This data describes a binding interaction between two proteins.

Sequence of protein 1:
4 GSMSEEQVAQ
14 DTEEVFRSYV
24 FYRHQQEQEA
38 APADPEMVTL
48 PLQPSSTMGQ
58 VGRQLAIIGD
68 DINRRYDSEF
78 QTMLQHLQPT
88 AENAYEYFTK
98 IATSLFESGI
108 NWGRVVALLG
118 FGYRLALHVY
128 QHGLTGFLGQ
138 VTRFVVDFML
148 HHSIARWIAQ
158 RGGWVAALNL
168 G

Sequence of protein 2:
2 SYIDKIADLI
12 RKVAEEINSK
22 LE

Contacts between the two chains:
Residue I69 in protein 1 is in contact with residue E17 in protein 2 (closest heavy-atom distance 3.8 Å).
Residue E104 in protein 1 contacts residue R12 in protein 2 (closest heavy-atom distance 4.3 Å).
Residue Y73 in protein 1 interacts with residue L10 in protein 2 (closest heavy-atom distance 3.9 Å).
Residue K97 in protein 1 is in contact with residue I4 in protein 2 (closest heavy-atom distance 3.8 Å).
Residue N70 in protein 1 contacts residue V14 in protein 2 (closest heavy-atom distance 4.2 Å).
Residue S101 in protein 1 is in contact with residue D5 in protein 2 (closest heavy-atom distance 3.8 Å).
Residue I65 in protein 1 contacts residue L22 in protein 2 (closest heavy-atom distance 4.0 Å).
Residue M80 in protein 1 is in contact with residue I7 in protein 2 (closest heavy-atom distance 4.0 Å).
Residue R111 in protein 1 interacts with residue A15 in protein 2 (closest heavy-atom distance 3.7 Å).
Residue G168 in protein 1 is in contact with residue L22 in protein 2 (closest heavy-atom distance 3.8 Å).
Residue M80 in protein 1 contacts residue L10 in protein 2 (closest heavy-atom distance 3.1 Å).
Residue L167 in protein 1 is in contact with residue L22 in protein 2 (closest heavy-atom distance 3.7 Å).
Residue A114 in protein 1 is in contact with residue I18 in protein 2 (closest heavy-atom distance 4.1 Å).
Residue I98 in protein 1 contacts residue I4 in protein 2 (closest heavy-atom distance 3.5 Å).
Residue Y73 in protein 1 is in contact with residue K13 in protein 2 (closest heavy-atom distance 3.6 Å).
Residue A114 in protein 1 contacts residue I11 in protein 2 (closest heavy-atom distance 3.8 Å).
Residue L102 in protein 1 is in contact with residue A8 in protein 2 (closest heavy-atom distance 4.3 Å).
Residue Y73 in protein 1 contacts residue E17 in protein 2 (closest heavy-atom distance 2.5 Å).
Residue V113 in protein 1 contacts residue I18 in protein 2 (closest heavy-atom distance 4.1 Å).
Residue I98 in protein 1 interacts with residue A8 in protein 2 (closest heavy-atom distance 3.9 Å).
Residue L62 in protein 1 contacts residue L22 in protein 2 (closest heavy-atom distance 4.3 Å).
Residue I69 in protein 1 contacts residue I18 in protein 2 (closest heavy-atom distance 3.8 Å).
Residue L84 in protein 1 interacts with residue I7 in protein 2 (closest heavy-atom distance 3.8 Å).
Residue Y73 in protein 1 contacts residue V14 in protein 2 (closest heavy-atom distance 3.6 Å).
Residue A114 in protein 1 interacts with residue A15 in protein 2 (closest heavy-atom distance 3.8 Å).
Residue R111 in protein 1 is in contact with residue E16 in protein 2 (closest heavy-atom distance 3.9 Å).
Residue G168 in protein 1 is in contact with residue E23 in protein 2 (closest heavy-atom distance 3.6 Å).
Residue L102 in protein 1 contacts residue I11 in protein 2 (closest heavy-atom distance 3.8 Å).
Residue H83 in protein 1 contacts residue Y3 in protein 2 (closest heavy-atom distance 3.5 Å).
Residue I65 in protein 1 is in contact with residue K21 in protein 2 (closest heavy-atom distance 2.9 Å).
Residue L102 in protein 1 is in contact with residue A15 in protein 2 (closest heavy-atom distance 4.3 Å).
Residue W109 in protein 1 is in contact with residue L22 in protein 2 (closest heavy-atom distance 4.1 Å).
Residue N108 in protein 1 interacts with residue N19 in protein 2 (closest heavy-atom distance 3.5 Å).
Residue G110 in protein 1 is in contact with residue A15 in protein 2 (closest heavy-atom distance 3.4 Å).
Residue L84 in protein 1 contacts residue I4 in protein 2 (closest heavy-atom distance 4.1 Å).
Residue A164 in protein 1 contacts residue L22 in protein 2 (closest heavy-atom distance 3.6 Å).
Residue L102 in protein 1 is in contact with residue R12 in protein 2 (closest heavy-atom distance 3.1 Å).
Residue I69 in protein 1 interacts with residue V14 in protein 2 (closest heavy-atom distance 3.9 Å).
Residue M80 in protein 1 contacts residue Y3 in protein 2 (closest heavy-atom distance 3.2 Å).
Residue F77 in protein 1 contacts residue V14 in protein 2 (closest heavy-atom distance 3.9 Å).
Residue W109 in protein 1 is in contact with residue N19 in protein 2 (closest heavy-atom distance 3.5 Å).
Residue Y94 in protein 1 is in contact with residue I4 in protein 2 (closest heavy-atom distance 3.7 Å).
Residue G110 in protein 1 is in contact with residue I18 in protein 2 (closest heavy-atom distance 4.0 Å).
Residue N108 in protein 1 is in contact with residue E16 in protein 2 (closest heavy-atom distance 3.4 Å).
Residue E76 in protein 1 is in contact with residue L10 in protein 2 (closest heavy-atom distance 3.5 Å).
Residue V113 in protein 1 contacts residue L22 in protein 2 (closest heavy-atom distance 4.2 Å).
Residue S105 in protein 1 interacts with residue R12 in protein 2 (closest heavy-atom distance 3.1 Å).
Residue S101 in protein 1 is in contact with residue R12 in protein 2 (closest heavy-atom distance 3.5 Å).
Residue F118 in protein 1 interacts with residue I11 in protein 2 (closest heavy-atom distance 3.8 Å).
Residue I98 in protein 1 contacts residue I7 in protein 2 (closest heavy-atom distance 3.9 Å).
Residue G110 in protein 1 is in contact with residue N19 in protein 2 (closest heavy-atom distance 2.9 Å).
Residue F77 in protein 1 is in contact with residue L10 in protein 2 (closest heavy-atom distance 3.7 Å).
Residue L167 in protein 1 contacts residue E23 in protein 2 (closest heavy-atom distance 4.2 Å).
Residue M80 in protein 1 is in contact with residue K6 in protein 2 (closest heavy-atom distance 4.3 Å).
Residue I98 in protein 1 is in contact with residue I11 in protein 2 (closest heavy-atom distance 3.4 Å).
Residue R111 in protein 1 contacts residue R12 in protein 2 (closest heavy-atom distance 3.7 Å).
Residue T79 in protein 1 contacts residue Y3 in protein 2 (closest heavy-atom distance 4.3 Å).
Residue R72 in protein 1 contacts residue E17 in protein 2 (closest heavy-atom distance 2.4 Å).
Residue S101 in protein 1 interacts with residue A8 in protein 2 (closest heavy-atom distance 3.4 Å).
Residue F77 in protein 1 is in contact with residue I11 in protein 2 (closest heavy-atom distance 3.6 Å).